Sequence of chain A:
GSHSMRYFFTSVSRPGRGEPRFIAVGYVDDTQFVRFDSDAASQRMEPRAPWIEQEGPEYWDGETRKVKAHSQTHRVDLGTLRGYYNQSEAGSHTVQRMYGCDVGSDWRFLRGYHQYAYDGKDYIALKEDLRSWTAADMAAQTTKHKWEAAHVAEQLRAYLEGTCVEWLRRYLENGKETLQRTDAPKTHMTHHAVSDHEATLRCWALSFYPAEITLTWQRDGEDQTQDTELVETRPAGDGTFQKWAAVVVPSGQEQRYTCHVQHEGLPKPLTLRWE

Contacts between the two chains:
Residue L156 in chain A is in contact with residue F3 in chain B (closest heavy-atom distance 3.7 Å).
Residue H70 in chain A contacts residue P6 in chain B (closest heavy-atom distance 4.0 Å).
Residue Y116 in chain A interacts with residue V9 in chain B (closest heavy-atom distance 3.8 Å).
Residue V152 in chain A contacts residue V7 in chain B (closest heavy-atom distance 3.8 Å).
Residue W147 in chain A is in contact with residue V9 in chain B (closest heavy-atom distance 3.7 Å).
Residue T73 in chain A interacts with residue V7 in chain B (closest heavy-atom distance 4.5 Å).
Residue Y159 in chain A interacts with residue L2 in chain B (closest heavy-atom distance 3.5 Å).
Residue Y159 in chain A contacts residue G4 in chain B (closest heavy-atom distance 5.0 Å).
Residue Y159 in chain A interacts with residue F3 in chain B (closest heavy-atom distance 3.5 Å).
Residue Y99 in chain A is in contact with residue L2 in chain B (closest heavy-atom distance 3.2 Å).
Residue T80 in chain A contacts residue V9 in chain B (closest heavy-atom distance 3.6 Å).
Residue H70 in chain A contacts residue F3 in chain B (closest heavy-atom distance 3.2 Å).
Residue Y123 in chain A contacts residue V9 in chain B (closest heavy-atom distance 4.5 Å).
Residue A69 in chain A contacts residue P6 in chain B (closest heavy-atom distance 4.3 Å).
Residue E63 in chain A interacts with residue L2 in chain B (closest heavy-atom distance 3.1 Å).
Residue E63 in chain A is in contact with residue L1 in chain B (closest heavy-atom distance 3.1 Å).
Residue A150 in chain A contacts residue V7 in chain B (closest heavy-atom distance 4.7 Å).
Residue R97 in chain A is in contact with residue V7 in chain B (closest heavy-atom distance 4.6 Å).
Residue T73 in chain A is in contact with residue Y8 in chain B (closest heavy-atom distance 3.8 Å).
Residue Y171 in chain A is in contact with residue L1 in chain B (closest heavy-atom distance 2.9 Å).
Residue Y99 in chain A contacts residue F3 in chain B (closest heavy-atom distance 3.1 Å).
Residue T143 in chain A contacts residue V9 in chain B (closest heavy-atom distance 2.9 Å).
Residue Y159 in chain A interacts with residue L1 in chain B (closest heavy-atom distance 2.5 Å).
Residue Q155 in chain A contacts residue F3 in chain B (closest heavy-atom distance 3.4 Å).
Residue W167 in chain A contacts residue L1 in chain B (closest heavy-atom distance 3.6 Å).
Residue K146 in chain A is in contact with residue V9 in chain B (closest heavy-atom distance 4.2 Å).
Residue Y7 in chain A is in contact with residue L1 in chain B (closest heavy-atom distance 3.2 Å).
Residue V76 in chain A is in contact with residue Y8 in chain B (closest heavy-atom distance 3.9 Å).
Residue F9 in chain A interacts with residue L2 in chain B (closest heavy-atom distance 3.5 Å).
Residue W147 in chain A contacts residue V7 in chain B (closest heavy-atom distance 3.4 Å).
Residue H70 in chain A contacts residue L2 in chain B (closest heavy-atom distance 4.0 Å).
Residue K66 in chain A interacts with residue F3 in chain B (closest heavy-atom distance 3.8 Å).
Residue Y59 in chain A contacts residue L1 in chain B (closest heavy-atom distance 3.7 Å).
Residue K66 in chain A contacts residue L1 in chain B (closest heavy-atom distance 3.5 Å).
Residue Y84 in chain A is in contact with residue V9 in chain B (closest heavy-atom distance 2.9 Å).
Residue Y7 in chain A is in contact with residue L2 in chain B (closest heavy-atom distance 3.6 Å).
Residue Q72 in chain A contacts residue Y8 in chain B (closest heavy-atom distance 3.9 Å).
Residue T73 in chain A interacts with residue P6 in chain B (closest heavy-atom distance 3.8 Å).
Residue K66 in chain A contacts residue L2 in chain B (closest heavy-atom distance 2.5 Å).
Residue V67 in chain A contacts residue L2 in chain B (closest heavy-atom distance 3.8 Å).
Residue D77 in chain A interacts with residue V9 in chain B (closest heavy-atom distance 2.8 Å).
Residue D77 in chain A contacts residue Y8 in chain B (closest heavy-atom distance 3.4 Å).
Residue F33 in chain A is in contact with residue L1 in chain B (closest heavy-atom distance 4.7 Å).
Residue R97 in chain A is in contact with residue P6 in chain B (closest heavy-atom distance 4.4 Å).
Residue K66 in chain A is in contact with residue G4 in chain B (closest heavy-atom distance 4.0 Å).
Residue L81 in chain A is in contact with residue V9 in chain B (closest heavy-atom distance 4.0 Å).
Residue T163 in chain A contacts residue L1 in chain B (closest heavy-atom distance 3.8 Å).
Residue D77 in chain A interacts with residue V7 in chain B (closest heavy-atom distance 5.0 Å).
Residue M5 in chain A is in contact with residue L1 in chain B (closest heavy-atom distance 3.7 Å).
Residue M45 in chain A contacts residue L2 in chain B (closest heavy-atom distance 3.8 Å).
Residue W147 in chain A interacts with residue Y8 in chain B (closest heavy-atom distance 2.5 Å).

Sequence of chain B:
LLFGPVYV

The following describes two proteins that form a bound complex.